Sequence of chain B:
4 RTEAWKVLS

The following describes two proteins that form a bound complex.

Sequence of chain A:
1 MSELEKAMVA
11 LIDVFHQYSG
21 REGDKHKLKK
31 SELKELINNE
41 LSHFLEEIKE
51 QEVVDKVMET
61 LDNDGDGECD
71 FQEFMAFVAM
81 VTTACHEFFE

Interface contacts:
Residue H43 in chain A interacts with residue R4 in chain B (closest heavy-atom distance 3.9 Å).
Residue V57 in chain A contacts residue W8 in chain B (closest heavy-atom distance 3.7 Å).
Residue I37 in chain A interacts with residue A7 in chain B (closest heavy-atom distance 4.5 Å).
Residue T60 in chain A contacts residue V10 in chain B (closest heavy-atom distance 3.7 Å).
Residue M80 in chain A interacts with residue S12 in chain B (closest heavy-atom distance 3.9 Å).
Residue E46 in chain A contacts residue A7 in chain B (closest heavy-atom distance 4.7 Å).
Residue V57 in chain A is in contact with residue V10 in chain B (closest heavy-atom distance 4.8 Å).
Residue T60 in chain A contacts residue W8 in chain B (closest heavy-atom distance 4.8 Å).
Residue E46 in chain A is in contact with residue E6 in chain B (closest heavy-atom distance 3.0 Å).
Residue L45 in chain A contacts residue V10 in chain B (closest heavy-atom distance 4.5 Å).
Residue I48 in chain A is in contact with residue A7 in chain B (closest heavy-atom distance 3.9 Å).
Residue E46 in chain A contacts residue R4 in chain B (closest heavy-atom distance 3.9 Å).
Residue F77 in chain A contacts residue V10 in chain B (closest heavy-atom distance 4.6 Å).
Residue L45 in chain A interacts with residue R4 in chain B (closest heavy-atom distance 3.7 Å).
Residue L45 in chain A interacts with residue T5 in chain B (closest heavy-atom distance 3.1 Å).
Residue V57 in chain A contacts residue A7 in chain B (closest heavy-atom distance 3.6 Å).
Residue L45 in chain A is in contact with residue E6 in chain B (closest heavy-atom distance 4.6 Å).
Residue S42 in chain A is in contact with residue R4 in chain B (closest heavy-atom distance 3.3 Å).
Residue F44 in chain A is in contact with residue T5 in chain B (closest heavy-atom distance 3.1 Å).
Residue V81 in chain A is in contact with residue V10 in chain B (closest heavy-atom distance 4.8 Å).
Residue F44 in chain A interacts with residue R4 in chain B (closest heavy-atom distance 3.6 Å).
Residue M80 in chain A interacts with residue V10 in chain B (closest heavy-atom distance 4.1 Å).
Residue V53 in chain A interacts with residue W8 in chain B (closest heavy-atom distance 3.8 Å).
Residue M80 in chain A is in contact with residue L11 in chain B (closest heavy-atom distance 3.1 Å).
Residue E46 in chain A is in contact with residue T5 in chain B (closest heavy-atom distance 2.7 Å).
Residue K56 in chain A interacts with residue W8 in chain B (closest heavy-atom distance 3.9 Å).
Residue L45 in chain A contacts residue A7 in chain B (closest heavy-atom distance 4.1 Å).
Residue V53 in chain A interacts with residue A7 in chain B (closest heavy-atom distance 4.4 Å).
Residue T60 in chain A contacts residue L11 in chain B (closest heavy-atom distance 3.6 Å).